This data describes a binding interaction between two proteins.

Sequence of chain B:
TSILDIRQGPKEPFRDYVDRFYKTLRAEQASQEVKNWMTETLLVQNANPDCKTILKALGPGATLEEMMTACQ

Sequence of chain A:
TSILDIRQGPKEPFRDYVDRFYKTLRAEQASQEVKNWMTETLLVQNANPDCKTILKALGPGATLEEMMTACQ

Contacts between the two chains:
Residue P63 in chain B contacts residue T4 in chain A (closest heavy-atom distance 3.8 Å).
Residue V37 in chain B contacts residue E36 in chain A (closest heavy-atom distance 3.8 Å).
Residue E31 in chain B is in contact with residue W40 in chain A (closest heavy-atom distance 3.2 Å).
Residue T4 in chain B is in contact with residue P63 in chain A (closest heavy-atom distance 3.8 Å).
Residue M41 in chain B is in contact with residue W40 in chain A (closest heavy-atom distance 4.4 Å).
Residue Q48 in chain B interacts with residue L45 in chain A (closest heavy-atom distance 3.9 Å).
Residue V37 in chain B is in contact with residue W40 in chain A (closest heavy-atom distance 3.7 Å).
Residue T4 in chain B contacts residue T44 in chain A (closest heavy-atom distance 3.6 Å).
Residue I6 in chain B is in contact with residue W40 in chain A (closest heavy-atom distance 4.4 Å).
Residue L7 in chain B is in contact with residue Q48 in chain A (closest heavy-atom distance 3.3 Å).
Residue L45 in chain B contacts residue T44 in chain A (closest heavy-atom distance 4.1 Å).
Residue T44 in chain B interacts with residue T4 in chain A (closest heavy-atom distance 3.6 Å).
Residue W40 in chain B is in contact with residue L28 in chain A (closest heavy-atom distance 4.3 Å).
Residue E43 in chain B interacts with residue T4 in chain A (closest heavy-atom distance 3.9 Å).
Residue L7 in chain B interacts with residue E43 in chain A (closest heavy-atom distance 3.6 Å).
Residue E36 in chain B interacts with residue E36 in chain A (closest heavy-atom distance 3.7 Å).
Residue A33 in chain B contacts residue W40 in chain A (closest heavy-atom distance 4.0 Å).
Residue L28 in chain B interacts with residue W40 in chain A (closest heavy-atom distance 4.3 Å).
Residue V47 in chain B interacts with residue L7 in chain A (closest heavy-atom distance 3.9 Å).
Residue W40 in chain B contacts residue V37 in chain A (closest heavy-atom distance 3.7 Å).
Residue T4 in chain B interacts with residue W40 in chain A (closest heavy-atom distance 3.4 Å).
Residue L7 in chain B interacts with residue K59 in chain A (closest heavy-atom distance 4.4 Å).
Residue T44 in chain B contacts residue L45 in chain A (closest heavy-atom distance 4.1 Å).
Residue M41 in chain B contacts residue T44 in chain A (closest heavy-atom distance 4.4 Å).
Residue Q48 in chain B is in contact with residue N49 in chain A (closest heavy-atom distance 3.1 Å).
Residue T4 in chain B is in contact with residue E43 in chain A (closest heavy-atom distance 3.9 Å).
Residue E36 in chain B is in contact with residue V37 in chain A (closest heavy-atom distance 3.8 Å).
Residue Q32 in chain B interacts with residue E36 in chain A (closest heavy-atom distance 5.0 Å).
Residue N49 in chain B interacts with residue Q48 in chain A (closest heavy-atom distance 3.1 Å).
Residue L7 in chain B interacts with residue L45 in chain A (closest heavy-atom distance 5.0 Å).
Residue M41 in chain B contacts residue M41 in chain A (closest heavy-atom distance 4.9 Å).
Residue T44 in chain B interacts with residue M41 in chain A (closest heavy-atom distance 4.4 Å).
Residue Q48 in chain B is in contact with residue L7 in chain A (closest heavy-atom distance 3.3 Å).
Residue S34 in chain B contacts residue E36 in chain A (closest heavy-atom distance 2.8 Å).
Residue E43 in chain B contacts residue L7 in chain A (closest heavy-atom distance 3.6 Å).
Residue L7 in chain B contacts residue V47 in chain A (closest heavy-atom distance 3.9 Å).
Residue W40 in chain B is in contact with residue M41 in chain A (closest heavy-atom distance 4.4 Å).
Residue L7 in chain B is in contact with residue T44 in chain A (closest heavy-atom distance 3.9 Å).
Residue K55 in chain B is in contact with residue R10 in chain A (closest heavy-atom distance 4.4 Å).
Residue W40 in chain B contacts residue T4 in chain A (closest heavy-atom distance 3.4 Å).
Residue Q48 in chain B contacts residue R10 in chain A (closest heavy-atom distance 4.0 Å).
Residue K59 in chain B interacts with residue L7 in chain A (closest heavy-atom distance 4.4 Å).
Residue L45 in chain B interacts with residue L45 in chain A (closest heavy-atom distance 4.0 Å).
Residue L45 in chain B is in contact with residue Q48 in chain A (closest heavy-atom distance 3.9 Å).
Residue L45 in chain B contacts residue L7 in chain A (closest heavy-atom distance 5.0 Å).
Residue D8 in chain B interacts with residue K59 in chain A (closest heavy-atom distance 3.5 Å).
Residue R10 in chain B is in contact with residue K55 in chain A (closest heavy-atom distance 4.4 Å).
Residue E36 in chain B is in contact with residue S34 in chain A (closest heavy-atom distance 2.8 Å).
Residue Q48 in chain B interacts with residue Q48 in chain A (closest heavy-atom distance 3.0 Å).
Residue T44 in chain B is in contact with residue L7 in chain A (closest heavy-atom distance 3.9 Å).
Residue W40 in chain B contacts residue A33 in chain A (closest heavy-atom distance 4.0 Å).
Residue I6 in chain B is in contact with residue T44 in chain A (closest heavy-atom distance 3.2 Å).
Residue R10 in chain B contacts residue Q48 in chain A (closest heavy-atom distance 4.0 Å).
Residue E36 in chain B contacts residue Q32 in chain A (closest heavy-atom distance 5.0 Å).
Residue V37 in chain B interacts with residue V37 in chain A (closest heavy-atom distance 4.3 Å).
Residue T44 in chain B interacts with residue I6 in chain A (closest heavy-atom distance 3.2 Å).
Residue W40 in chain B interacts with residue I6 in chain A (closest heavy-atom distance 4.4 Å).
Residue W40 in chain B is in contact with residue E31 in chain A (closest heavy-atom distance 3.2 Å).
Residue K59 in chain B interacts with residue D8 in chain A (closest heavy-atom distance 3.5 Å).